The following describes two proteins that form a bound complex.

Contacts between the two chains:
Residue L37 in the second protein contacts residue K38 in the first protein (closest heavy-atom distance 3.9 Å).
Residue A34 in the second protein contacts residue A34 in the first protein (closest heavy-atom distance 4.8 Å).
Residue S23 in the second protein interacts with residue K27 in the first protein (closest heavy-atom distance 2.8 Å).
Residue L42 in the second protein interacts with residue W14 in the first protein (closest heavy-atom distance 4.1 Å).
Residue K15 in the second protein contacts residue L35 in the first protein (closest heavy-atom distance 4.0 Å).
Residue W14 in the second protein interacts with residue Q39 in the first protein (closest heavy-atom distance 4.1 Å).
Residue G45 in the second protein interacts with residue Q44 in the first protein (closest heavy-atom distance 4.2 Å).
Residue M31 in the second protein contacts residue L22 in the first protein (closest heavy-atom distance 3.9 Å).
Residue L22 in the second protein interacts with residue A34 in the first protein (closest heavy-atom distance 3.6 Å).
Residue Q39 in the second protein contacts residue K15 in the first protein (closest heavy-atom distance 4.4 Å).
Residue Q41 in the second protein is in contact with residue L37 in the first protein (closest heavy-atom distance 3.5 Å).
Residue K38 in the second protein contacts residue Y18 in the first protein (closest heavy-atom distance 3.5 Å).
Residue S23 in the second protein is in contact with residue M31 in the first protein (closest heavy-atom distance 3.9 Å).
Residue Q41 in the second protein interacts with residue Q40 in the first protein (closest heavy-atom distance 3.2 Å).
Residue K27 in the second protein interacts with residue R24 in the first protein (closest heavy-atom distance 4.9 Å).
Residue L37 in the second protein contacts residue Q41 in the first protein (closest heavy-atom distance 3.6 Å).
Residue K27 in the second protein is in contact with residue L30 in the first protein (closest heavy-atom distance 4.5 Å).
Residue Y18 in the second protein contacts residue K38 in the first protein (closest heavy-atom distance 3.6 Å).
Residue Q40 in the second protein is in contact with residue Q41 in the first protein (closest heavy-atom distance 3.2 Å).
Residue L35 in the second protein is in contact with residue W14 in the first protein (closest heavy-atom distance 3.7 Å).
Residue L37 in the second protein interacts with residue L37 in the first protein (closest heavy-atom distance 4.1 Å).
Residue K38 in the second protein contacts residue W14 in the first protein (closest heavy-atom distance 3.8 Å).
Residue L35 in the second protein interacts with residue K15 in the first protein (closest heavy-atom distance 4.0 Å).
Residue W14 in the second protein interacts with residue L35 in the first protein (closest heavy-atom distance 3.7 Å).
Residue W14 in the second protein contacts residue K38 in the first protein (closest heavy-atom distance 3.7 Å).
Residue Q41 in the second protein is in contact with residue Q41 in the first protein (closest heavy-atom distance 4.3 Å).
Residue A34 in the second protein is in contact with residue Y18 in the first protein (closest heavy-atom distance 4.3 Å).
Residue W14 in the second protein contacts residue L42 in the first protein (closest heavy-atom distance 4.2 Å).
Residue Y18 in the second protein contacts residue L35 in the first protein (closest heavy-atom distance 3.9 Å).
Residue K7 in the second protein is in contact with residue E43 in the first protein (closest heavy-atom distance 4.9 Å).
Residue L37 in the second protein interacts with residue A34 in the first protein (closest heavy-atom distance 3.5 Å).
Residue L22 in the second protein interacts with residue L35 in the first protein (closest heavy-atom distance 4.6 Å).
Residue N6 in the second protein interacts with residue E43 in the first protein (closest heavy-atom distance 2.8 Å).
Residue K15 in the second protein interacts with residue Q39 in the first protein (closest heavy-atom distance 4.7 Å).
Residue Q41 in the second protein contacts residue K36 in the first protein (closest heavy-atom distance 4.6 Å).
Residue L35 in the second protein contacts residue L19 in the first protein (closest heavy-atom distance 3.8 Å).
Residue A34 in the second protein is in contact with residue L37 in the first protein (closest heavy-atom distance 3.5 Å).
Residue L30 in the second protein contacts residue L30 in the first protein (closest heavy-atom distance 4.0 Å).
Residue Q44 in the second protein is in contact with residue Q44 in the first protein (closest heavy-atom distance 2.9 Å).
Residue L35 in the second protein is in contact with residue L22 in the first protein (closest heavy-atom distance 4.7 Å).
Residue Q44 in the second protein contacts residue Q41 in the first protein (closest heavy-atom distance 3.1 Å).
Residue Q40 in the second protein interacts with residue Q44 in the first protein (closest heavy-atom distance 4.4 Å).
Residue K36 in the second protein interacts with residue Q41 in the first protein (closest heavy-atom distance 4.6 Å).
Residue M31 in the second protein is in contact with residue L19 in the first protein (closest heavy-atom distance 3.2 Å).
Residue Y18 in the second protein is in contact with residue A34 in the first protein (closest heavy-atom distance 4.2 Å).
Residue K27 in the second protein interacts with residue L22 in the first protein (closest heavy-atom distance 4.9 Å).
Residue K27 in the second protein is in contact with residue L25 in the first protein (closest heavy-atom distance 3.7 Å).
Residue K27 in the second protein interacts with residue S23 in the first protein (closest heavy-atom distance 2.9 Å).
Residue L35 in the second protein contacts residue Y18 in the first protein (closest heavy-atom distance 3.9 Å).
Residue L30 in the second protein interacts with residue K27 in the first protein (closest heavy-atom distance 4.8 Å).
Residue Q41 in the second protein is in contact with residue Q44 in the first protein (closest heavy-atom distance 3.0 Å).
Residue L33 in the second protein is in contact with residue A34 in the first protein (closest heavy-atom distance 4.4 Å).
Residue L25 in the second protein is in contact with residue K27 in the first protein (closest heavy-atom distance 4.7 Å).
Residue Q39 in the second protein contacts residue W14 in the first protein (closest heavy-atom distance 4.0 Å).
Residue K38 in the second protein is in contact with residue L37 in the first protein (closest heavy-atom distance 4.1 Å).
Residue M31 in the second protein contacts residue S23 in the first protein (closest heavy-atom distance 3.5 Å).
Residue L19 in the second protein interacts with residue L35 in the first protein (closest heavy-atom distance 3.7 Å).
Residue L22 in the second protein interacts with residue M31 in the first protein (closest heavy-atom distance 4.0 Å).
Residue A34 in the second protein contacts residue L22 in the first protein (closest heavy-atom distance 3.7 Å).
Residue L19 in the second protein is in contact with residue M31 in the first protein (closest heavy-atom distance 3.2 Å).

Sequence of the first protein:
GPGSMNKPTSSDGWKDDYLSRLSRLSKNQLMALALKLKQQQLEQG

Sequence of the second protein:
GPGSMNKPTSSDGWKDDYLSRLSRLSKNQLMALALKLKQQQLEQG